Sequence of the second protein:
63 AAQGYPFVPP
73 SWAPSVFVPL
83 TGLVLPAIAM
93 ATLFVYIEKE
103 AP

Sequence of the first protein:
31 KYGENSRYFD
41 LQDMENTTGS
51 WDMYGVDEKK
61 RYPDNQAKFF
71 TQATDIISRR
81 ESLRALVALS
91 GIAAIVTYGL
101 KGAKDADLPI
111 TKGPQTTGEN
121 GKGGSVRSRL

Residue-level contacts at the interface:
Residue Y98 in the first protein contacts residue P81 in the second protein (closest heavy-atom distance 4.6 Å).
Residue I95 in the first protein interacts with residue S77 in the second protein (closest heavy-atom distance 4.6 Å).
Residue I95 in the first protein is in contact with residue V86 in the second protein (closest heavy-atom distance 3.4 Å).
Residue G91 in the first protein is in contact with residue V86 in the second protein (closest heavy-atom distance 4.4 Å).
Residue I95 in the first protein is in contact with residue L82 in the second protein (closest heavy-atom distance 3.5 Å).
Residue V96 in the first protein interacts with residue V78 in the second protein (closest heavy-atom distance 4.2 Å).
Residue I95 in the first protein contacts residue L85 in the second protein (closest heavy-atom distance 4.8 Å).
Residue I92 in the first protein is in contact with residue I90 in the second protein (closest heavy-atom distance 4.9 Å).
Residue V96 in the first protein interacts with residue L82 in the second protein (closest heavy-atom distance 5.0 Å).
Residue I92 in the first protein interacts with residue L82 in the second protein (closest heavy-atom distance 4.9 Å).
Residue I95 in the first protein is in contact with residue V78 in the second protein (closest heavy-atom distance 4.5 Å).
Residue L100 in the first protein contacts residue S77 in the second protein (closest heavy-atom distance 4.8 Å).
Residue L100 in the first protein contacts residue V78 in the second protein (closest heavy-atom distance 3.8 Å).
Residue L100 in the first protein contacts residue W74 in the second protein (closest heavy-atom distance 3.8 Å).
Residue G99 in the first protein is in contact with residue V78 in the second protein (closest heavy-atom distance 4.7 Å).
Residue G99 in the first protein interacts with residue S77 in the second protein (closest heavy-atom distance 3.2 Å).
Residue I92 in the first protein contacts residue V86 in the second protein (closest heavy-atom distance 3.9 Å).
Residue I95 in the first protein contacts residue P81 in the second protein (closest heavy-atom distance 4.0 Å).

This data describes a binding interaction between two proteins.